Sequence of chain B:
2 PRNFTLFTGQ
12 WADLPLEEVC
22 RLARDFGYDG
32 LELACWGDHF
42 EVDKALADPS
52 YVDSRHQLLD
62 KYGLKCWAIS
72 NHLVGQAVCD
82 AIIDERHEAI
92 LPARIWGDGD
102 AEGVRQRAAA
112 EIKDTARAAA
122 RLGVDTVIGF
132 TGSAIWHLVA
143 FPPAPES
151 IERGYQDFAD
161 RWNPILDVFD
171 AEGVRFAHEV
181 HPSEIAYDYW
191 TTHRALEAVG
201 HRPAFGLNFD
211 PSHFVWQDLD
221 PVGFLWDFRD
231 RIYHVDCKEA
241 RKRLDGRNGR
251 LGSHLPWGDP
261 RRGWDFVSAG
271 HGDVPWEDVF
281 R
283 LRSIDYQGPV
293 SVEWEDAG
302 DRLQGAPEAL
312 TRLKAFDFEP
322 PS

Interface contacts:
Residue I83 in chain B is in contact with residue I83 in chain A (closest heavy-atom distance 3.5 Å).
Residue L251 in chain B interacts with residue Y187 in chain A (closest heavy-atom distance 3.6 Å).
Residue P144 in chain B contacts residue R87 in chain A (closest heavy-atom distance 3.6 Å).
Residue Y187 in chain B contacts residue H254 in chain A (closest heavy-atom distance 2.7 Å).
Residue R250 in chain B contacts residue D218 in chain A (closest heavy-atom distance 2.7 Å).
Residue F143 in chain B interacts with residue L74 in chain A (closest heavy-atom distance 3.7 Å).
Residue R247 in chain B interacts with residue Y189 in chain A (closest heavy-atom distance 3.4 Å).
Residue P145 in chain B interacts with residue R87 in chain A (closest heavy-atom distance 3.3 Å).
Residue R153 in chain B contacts residue E86 in chain A (closest heavy-atom distance 3.6 Å).
Residue V140 in chain B interacts with residue H254 in chain A (closest heavy-atom distance 3.5 Å).
Residue Y187 in chain B interacts with residue S253 in chain A (closest heavy-atom distance 3.0 Å).
Residue L219 in chain B interacts with residue G249 in chain A (closest heavy-atom distance 3.7 Å).
Residue W137 in chain B interacts with residue L251 in chain A (closest heavy-atom distance 3.5 Å).
Residue W137 in chain B is in contact with residue A141 in chain A (closest heavy-atom distance 3.5 Å).
Residue W190 in chain B is in contact with residue N248 in chain A (closest heavy-atom distance 3.0 Å).
Residue F143 in chain B contacts residue F131 in chain A (closest heavy-atom distance 3.5 Å).
Residue W190 in chain B contacts residue R261 in chain A (closest heavy-atom distance 3.4 Å).
Residue T191 in chain B interacts with residue S253 in chain A (closest heavy-atom distance 3.5 Å).
Residue H254 in chain B contacts residue V140 in chain A (closest heavy-atom distance 3.5 Å).
Residue R250 in chain B is in contact with residue R250 in chain A (closest heavy-atom distance 3.3 Å).
Residue D188 in chain B is in contact with residue S253 in chain A (closest heavy-atom distance 2.3 Å).
Residue A141 in chain B interacts with residue W137 in chain A (closest heavy-atom distance 3.6 Å).
Residue G246 in chain B interacts with residue D220 in chain A (closest heavy-atom distance 2.9 Å).
Residue H254 in chain B is in contact with residue Y187 in chain A (closest heavy-atom distance 2.8 Å).
Residue N248 in chain B interacts with residue W190 in chain A (closest heavy-atom distance 2.9 Å).
Residue Q217 in chain B interacts with residue G249 in chain A (closest heavy-atom distance 3.5 Å).
Residue S253 in chain B contacts residue W190 in chain A (closest heavy-atom distance 3.6 Å).
Residue R87 in chain B is in contact with residue P145 in chain A (closest heavy-atom distance 3.5 Å).
Residue G249 in chain B contacts residue L219 in chain A (closest heavy-atom distance 3.7 Å).
Residue L251 in chain B contacts residue W137 in chain A (closest heavy-atom distance 3.6 Å).
Residue F131 in chain B contacts residue F143 in chain A (closest heavy-atom distance 3.5 Å).
Residue Q77 in chain B contacts residue F143 in chain A (closest heavy-atom distance 3.5 Å).
Residue Y187 in chain B contacts residue L251 in chain A (closest heavy-atom distance 3.7 Å).
Residue R247 in chain B is in contact with residue L219 in chain A (closest heavy-atom distance 3.6 Å).
Residue S253 in chain B is in contact with residue D188 in chain A (closest heavy-atom distance 2.6 Å).
Residue Q217 in chain B is in contact with residue R250 in chain A (closest heavy-atom distance 3.0 Å).
Residue S253 in chain B is in contact with residue T191 in chain A (closest heavy-atom distance 3.7 Å).
Residue D220 in chain B interacts with residue G246 in chain A (closest heavy-atom distance 2.9 Å).
Residue G249 in chain B contacts residue Q217 in chain A (closest heavy-atom distance 3.6 Å).
Residue L219 in chain B is in contact with residue R247 in chain A (closest heavy-atom distance 3.4 Å).
Residue R250 in chain B interacts with residue Q217 in chain A (closest heavy-atom distance 3.1 Å).
Residue R247 in chain B is in contact with residue W190 in chain A (closest heavy-atom distance 3.5 Å).
Residue R261 in chain B interacts with residue W190 in chain A (closest heavy-atom distance 3.1 Å).
Residue I136 in chain B contacts residue H254 in chain A (closest heavy-atom distance 3.0 Å).
Residue R87 in chain B is in contact with residue P144 in chain A (closest heavy-atom distance 3.6 Å).
Residue Y189 in chain B interacts with residue R247 in chain A (closest heavy-atom distance 3.3 Å).
Residue F143 in chain B is in contact with residue S183 in chain A (closest heavy-atom distance 3.2 Å).
Residue L251 in chain B is in contact with residue Q217 in chain A (closest heavy-atom distance 3.6 Å).
Residue S253 in chain B interacts with residue Y187 in chain A (closest heavy-atom distance 3.0 Å).
Residue W190 in chain B contacts residue R247 in chain A (closest heavy-atom distance 3.5 Å).
Residue D218 in chain B is in contact with residue R250 in chain A (closest heavy-atom distance 2.8 Å).
Residue S183 in chain B contacts residue F143 in chain A (closest heavy-atom distance 3.3 Å).
Residue R87 in chain B is in contact with residue L139 in chain A (closest heavy-atom distance 3.4 Å).
Residue R247 in chain B is in contact with residue D188 in chain A (closest heavy-atom distance 3.4 Å).
Residue W190 in chain B interacts with residue S253 in chain A (closest heavy-atom distance 3.6 Å).
Residue L139 in chain B is in contact with residue R87 in chain A (closest heavy-atom distance 3.3 Å).
Residue L219 in chain B is in contact with residue G246 in chain A (closest heavy-atom distance 3.6 Å).
Residue Q217 in chain B contacts residue L251 in chain A (closest heavy-atom distance 3.6 Å).
Residue W216 in chain B interacts with residue L251 in chain A (closest heavy-atom distance 3.6 Å).
Residue H254 in chain B interacts with residue I136 in chain A (closest heavy-atom distance 2.9 Å).

Sequence of chain A:
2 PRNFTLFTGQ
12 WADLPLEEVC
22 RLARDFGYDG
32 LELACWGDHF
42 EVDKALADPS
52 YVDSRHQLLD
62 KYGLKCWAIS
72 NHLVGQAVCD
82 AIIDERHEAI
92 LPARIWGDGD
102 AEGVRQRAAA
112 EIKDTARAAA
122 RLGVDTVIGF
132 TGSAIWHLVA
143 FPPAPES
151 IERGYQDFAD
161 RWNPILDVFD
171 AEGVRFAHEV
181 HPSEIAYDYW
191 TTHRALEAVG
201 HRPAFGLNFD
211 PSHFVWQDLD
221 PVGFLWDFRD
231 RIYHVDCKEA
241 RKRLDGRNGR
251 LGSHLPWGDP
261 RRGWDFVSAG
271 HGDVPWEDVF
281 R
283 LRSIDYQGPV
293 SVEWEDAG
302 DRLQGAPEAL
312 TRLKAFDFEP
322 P

This data describes a binding interaction between two proteins.